This data describes a binding interaction between two proteins.

Sequence of protein 1:
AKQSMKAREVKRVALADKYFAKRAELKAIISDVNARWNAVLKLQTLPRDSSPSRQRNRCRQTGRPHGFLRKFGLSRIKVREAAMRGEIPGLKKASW

Sequence of protein 2:
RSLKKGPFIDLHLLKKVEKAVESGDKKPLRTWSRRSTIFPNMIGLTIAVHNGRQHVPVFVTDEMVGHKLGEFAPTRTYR

Residue-level contacts at the interface:
Residue T50 in protein 1 interacts with residue L13 in protein 2 (closest heavy-atom distance 3.4 Å).
Residue K47 in protein 1 interacts with residue L16 in protein 2 (closest heavy-atom distance 3.3 Å).
Residue L46 in protein 1 interacts with residue F10 in protein 2 (closest heavy-atom distance 3.9 Å).
Residue K47 in protein 1 is in contact with residue L13 in protein 2 (closest heavy-atom distance 3.4 Å).